Sequence of protein 1:
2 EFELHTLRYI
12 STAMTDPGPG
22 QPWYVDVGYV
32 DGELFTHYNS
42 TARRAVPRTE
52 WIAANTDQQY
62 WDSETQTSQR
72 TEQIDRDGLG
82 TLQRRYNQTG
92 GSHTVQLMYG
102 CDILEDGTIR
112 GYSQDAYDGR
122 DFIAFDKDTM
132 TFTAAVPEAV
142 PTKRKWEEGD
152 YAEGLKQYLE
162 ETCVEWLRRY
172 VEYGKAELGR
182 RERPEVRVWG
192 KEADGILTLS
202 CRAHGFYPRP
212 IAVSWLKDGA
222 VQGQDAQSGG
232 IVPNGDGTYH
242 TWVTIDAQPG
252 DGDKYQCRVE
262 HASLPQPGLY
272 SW

Sequence of protein 2:
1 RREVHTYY

This data describes a binding interaction between two proteins.

Residue-level contacts at the interface:
Residue Y171 in protein 1 is in contact with residue R1 in protein 2 (closest heavy-atom distance 2.6 Å).
Residue I75 in protein 1 is in contact with residue V4 in protein 2 (closest heavy-atom distance 4.2 Å).
Residue Q60 in protein 1 interacts with residue R1 in protein 2 (closest heavy-atom distance 4.6 Å).
Residue I75 in protein 1 is in contact with residue T6 in protein 2 (closest heavy-atom distance 3.5 Å).
Residue W167 in protein 1 interacts with residue R1 in protein 2 (closest heavy-atom distance 3.3 Å).
Residue E65 in protein 1 is in contact with residue R1 in protein 2 (closest heavy-atom distance 2.8 Å).
Residue Y100 in protein 1 contacts residue E3 in protein 2 (closest heavy-atom distance 2.9 Å).
Residue I75 in protein 1 interacts with residue H5 in protein 2 (closest heavy-atom distance 3.1 Å).
Residue V96 in protein 1 is in contact with residue Y8 in protein 2 (closest heavy-atom distance 3.4 Å).
Residue K146 in protein 1 is in contact with residue Y8 in protein 2 (closest heavy-atom distance 2.8 Å).
Residue T37 in protein 1 is in contact with residue R2 in protein 2 (closest heavy-atom distance 2.9 Å).
Residue T82 in protein 1 is in contact with residue Y8 in protein 2 (closest heavy-atom distance 3.9 Å).
Residue G79 in protein 1 is in contact with residue Y8 in protein 2 (closest heavy-atom distance 4.2 Å).
Residue Y61 in protein 1 contacts residue R1 in protein 2 (closest heavy-atom distance 2.9 Å).
Residue Y152 in protein 1 interacts with residue V4 in protein 2 (closest heavy-atom distance 4.5 Å).
Residue Y159 in protein 1 interacts with residue R2 in protein 2 (closest heavy-atom distance 4.4 Å).
Residue Q97 in protein 1 contacts residue Y8 in protein 2 (closest heavy-atom distance 4.3 Å).
Residue T68 in protein 1 interacts with residue V4 in protein 2 (closest heavy-atom distance 3.5 Å).
Residue S64 in protein 1 interacts with residue R1 in protein 2 (closest heavy-atom distance 2.5 Å).
Residue I75 in protein 1 interacts with residue Y8 in protein 2 (closest heavy-atom distance 4.5 Å).
Residue S69 in protein 1 interacts with residue R2 in protein 2 (closest heavy-atom distance 3.0 Å).
Residue V28 in protein 1 contacts residue R2 in protein 2 (closest heavy-atom distance 4.6 Å).
Residue F123 in protein 1 is in contact with residue Y8 in protein 2 (closest heavy-atom distance 4.3 Å).
Residue T143 in protein 1 interacts with residue Y8 in protein 2 (closest heavy-atom distance 2.7 Å).
Residue H38 in protein 1 contacts residue R2 in protein 2 (closest heavy-atom distance 3.6 Å).
Residue W147 in protein 1 is in contact with residue T6 in protein 2 (closest heavy-atom distance 3.2 Å).
Residue W147 in protein 1 interacts with residue Y7 in protein 2 (closest heavy-atom distance 2.8 Å).
Residue T68 in protein 1 contacts residue R2 in protein 2 (closest heavy-atom distance 3.6 Å).
Residue A46 in protein 1 is in contact with residue R2 in protein 2 (closest heavy-atom distance 4.0 Å).
Residue E65 in protein 1 interacts with residue R2 in protein 2 (closest heavy-atom distance 3.0 Å).
Residue S114 in protein 1 contacts residue H5 in protein 2 (closest heavy-atom distance 2.8 Å).
Residue R86 in protein 1 is in contact with residue Y8 in protein 2 (closest heavy-atom distance 3.0 Å).
Residue T72 in protein 1 is in contact with residue V4 in protein 2 (closest heavy-atom distance 4.6 Å).
Residue I75 in protein 1 interacts with residue Y7 in protein 2 (closest heavy-atom distance 3.9 Å).
Residue D116 in protein 1 contacts residue Y8 in protein 2 (closest heavy-atom distance 2.6 Å).
Residue K146 in protein 1 interacts with residue Y7 in protein 2 (closest heavy-atom distance 3.7 Å).
Residue Y100 in protein 1 interacts with residue R2 in protein 2 (closest heavy-atom distance 3.5 Å).
Residue D78 in protein 1 is in contact with residue Y7 in protein 2 (closest heavy-atom distance 3.2 Å).
Residue D76 in protein 1 is in contact with residue Y8 in protein 2 (closest heavy-atom distance 3.8 Å).
Residue Q74 in protein 1 interacts with residue Y7 in protein 2 (closest heavy-atom distance 3.3 Å).
Residue L98 in protein 1 interacts with residue Y8 in protein 2 (closest heavy-atom distance 4.4 Å).
Residue Y152 in protein 1 interacts with residue T6 in protein 2 (closest heavy-atom distance 3.4 Å).
Residue T68 in protein 1 interacts with residue E3 in protein 2 (closest heavy-atom distance 4.1 Å).
Residue Y152 in protein 1 is in contact with residue H5 in protein 2 (closest heavy-atom distance 3.2 Å).
Residue Y159 in protein 1 contacts residue R1 in protein 2 (closest heavy-atom distance 2.8 Å).
Residue Y10 in protein 1 is in contact with residue R2 in protein 2 (closest heavy-atom distance 3.7 Å).
Residue L98 in protein 1 interacts with residue H5 in protein 2 (closest heavy-atom distance 3.7 Å).
Residue Y159 in protein 1 contacts residue E3 in protein 2 (closest heavy-atom distance 3.5 Å).
Residue R71 in protein 1 interacts with residue Y7 in protein 2 (closest heavy-atom distance 4.4 Å).
Residue G155 in protein 1 is in contact with residue E3 in protein 2 (closest heavy-atom distance 4.3 Å).
Residue R71 in protein 1 interacts with residue V4 in protein 2 (closest heavy-atom distance 3.7 Å).
Residue L8 in protein 1 interacts with residue R1 in protein 2 (closest heavy-atom distance 4.7 Å).
Residue Y100 in protein 1 is in contact with residue H5 in protein 2 (closest heavy-atom distance 3.4 Å).
Residue D27 in protein 1 is in contact with residue R2 in protein 2 (closest heavy-atom distance 2.8 Å).
Residue L83 in protein 1 contacts residue Y8 in protein 2 (closest heavy-atom distance 4.1 Å).
Residue Y39 in protein 1 interacts with residue R2 in protein 2 (closest heavy-atom distance 4.0 Å).
Residue L156 in protein 1 contacts residue H5 in protein 2 (closest heavy-atom distance 4.0 Å).
Residue Y10 in protein 1 contacts residue R1 in protein 2 (closest heavy-atom distance 2.9 Å).
Residue W147 in protein 1 contacts residue Y8 in protein 2 (closest heavy-atom distance 3.8 Å).
Residue W62 in protein 1 interacts with residue R2 in protein 2 (closest heavy-atom distance 4.5 Å).